Sequence of the first protein:
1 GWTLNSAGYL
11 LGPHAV

Sequence of the second protein:
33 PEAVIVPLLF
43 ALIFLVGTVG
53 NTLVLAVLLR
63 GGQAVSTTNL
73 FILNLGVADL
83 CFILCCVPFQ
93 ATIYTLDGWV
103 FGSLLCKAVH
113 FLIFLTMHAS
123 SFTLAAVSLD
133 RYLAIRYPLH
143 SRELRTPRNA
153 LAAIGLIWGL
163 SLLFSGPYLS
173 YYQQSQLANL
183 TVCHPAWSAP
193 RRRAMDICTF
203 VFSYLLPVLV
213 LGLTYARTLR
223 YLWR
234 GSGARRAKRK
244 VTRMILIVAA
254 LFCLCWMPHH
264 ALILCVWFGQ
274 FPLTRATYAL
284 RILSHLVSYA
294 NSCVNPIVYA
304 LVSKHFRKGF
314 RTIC

These two protein chains interact to form a complex.

Contacts between the two chains:
Residue R194 in the second protein contacts residue L10 in the first protein (closest heavy-atom distance 3.4 Å).
Residue I95 in the second protein interacts with residue S6 in the first protein (closest heavy-atom distance 4.5 Å).
Residue Q92 in the second protein is in contact with residue Y9 in the first protein (closest heavy-atom distance 3.3 Å).
Residue R278 in the second protein contacts residue G1 in the first protein (closest heavy-atom distance 4.4 Å).
Residue F274 in the second protein is in contact with residue L10 in the first protein (closest heavy-atom distance 3.4 Å).
Residue H186 in the second protein interacts with residue L4 in the first protein (closest heavy-atom distance 4.5 Å).
Residue H112 in the second protein is in contact with residue Y9 in the first protein (closest heavy-atom distance 3.1 Å).
Residue I95 in the second protein interacts with residue N5 in the first protein (closest heavy-atom distance 3.5 Å).
Residue Y281 in the second protein contacts residue W2 in the first protein (closest heavy-atom distance 3.0 Å).
Residue L179 in the second protein contacts residue V16 in the first protein (closest heavy-atom distance 4.2 Å).
Residue L276 in the second protein is in contact with residue L11 in the first protein (closest heavy-atom distance 4.8 Å).
Residue L179 in the second protein contacts residue P13 in the first protein (closest heavy-atom distance 4.9 Å).
Residue C185 in the second protein interacts with residue N5 in the first protein (closest heavy-atom distance 4.7 Å).
Residue L179 in the second protein contacts residue L4 in the first protein (closest heavy-atom distance 3.7 Å).
Residue L182 in the second protein contacts residue L4 in the first protein (closest heavy-atom distance 4.8 Å).
Residue F274 in the second protein is in contact with residue L11 in the first protein (closest heavy-atom distance 4.8 Å).
Residue Y96 in the second protein is in contact with residue W2 in the first protein (closest heavy-atom distance 4.0 Å).
Residue H288 in the second protein is in contact with residue Y9 in the first protein (closest heavy-atom distance 4.5 Å).
Residue D99 in the second protein is in contact with residue T3 in the first protein (closest heavy-atom distance 3.1 Å).
Residue T277 in the second protein contacts residue W2 in the first protein (closest heavy-atom distance 2.8 Å).
Residue T94 in the second protein is in contact with residue N5 in the first protein (closest heavy-atom distance 4.6 Å).
Residue R278 in the second protein is in contact with residue W2 in the first protein (closest heavy-atom distance 4.4 Å).
Residue D99 in the second protein contacts residue N5 in the first protein (closest heavy-atom distance 3.5 Å).
Residue P187 in the second protein contacts residue P13 in the first protein (closest heavy-atom distance 3.2 Å).
Residue T280 in the second protein contacts residue W2 in the first protein (closest heavy-atom distance 2.6 Å).
Residue R284 in the second protein interacts with residue W2 in the first protein (closest heavy-atom distance 3.5 Å).
Residue R284 in the second protein contacts residue Y9 in the first protein (closest heavy-atom distance 3.6 Å).
Residue C185 in the second protein interacts with residue Y9 in the first protein (closest heavy-atom distance 3.7 Å).
Residue R194 in the second protein contacts residue L11 in the first protein (closest heavy-atom distance 3.4 Å).
Residue H186 in the second protein is in contact with residue N5 in the first protein (closest heavy-atom distance 2.8 Å).
Residue W101 in the second protein interacts with residue N5 in the first protein (closest heavy-atom distance 3.9 Å).
Residue R284 in the second protein is in contact with residue L10 in the first protein (closest heavy-atom distance 3.5 Å).
Residue G100 in the second protein contacts residue N5 in the first protein (closest heavy-atom distance 3.2 Å).
Residue V184 in the second protein is in contact with residue N5 in the first protein (closest heavy-atom distance 4.7 Å).
Residue L276 in the second protein is in contact with residue W2 in the first protein (closest heavy-atom distance 3.3 Å).
Residue P187 in the second protein interacts with residue G8 in the first protein (closest heavy-atom distance 4.6 Å).
Residue Y281 in the second protein contacts residue T3 in the first protein (closest heavy-atom distance 4.3 Å).
Residue R194 in the second protein is in contact with residue Y9 in the first protein (closest heavy-atom distance 4.2 Å).
Residue V269 in the second protein is in contact with residue L10 in the first protein (closest heavy-atom distance 3.9 Å).
Residue E34 in the second protein interacts with residue G1 in the first protein (closest heavy-atom distance 4.3 Å).
Residue L276 in the second protein contacts residue A7 in the first protein (closest heavy-atom distance 3.9 Å).
Residue Y174 in the second protein is in contact with residue Y9 in the first protein (closest heavy-atom distance 3.6 Å).
Residue A180 in the second protein contacts residue L4 in the first protein (closest heavy-atom distance 4.2 Å).
Residue L265 in the second protein interacts with residue L10 in the first protein (closest heavy-atom distance 4.9 Å).
Residue Y96 in the second protein contacts residue S6 in the first protein (closest heavy-atom distance 3.9 Å).
Residue V269 in the second protein contacts residue L11 in the first protein (closest heavy-atom distance 4.6 Å).
Residue H186 in the second protein interacts with residue G8 in the first protein (closest heavy-atom distance 3.0 Å).
Residue Y281 in the second protein is in contact with residue S6 in the first protein (closest heavy-atom distance 4.0 Å).
Residue H186 in the second protein interacts with residue Y9 in the first protein (closest heavy-atom distance 3.0 Å).
Residue Y96 in the second protein interacts with residue Y9 in the first protein (closest heavy-atom distance 4.7 Å).
Residue Y281 in the second protein interacts with residue G1 in the first protein (closest heavy-atom distance 3.0 Å).
Residue P187 in the second protein interacts with residue Y9 in the first protein (closest heavy-atom distance 4.0 Å).
Residue I95 in the second protein contacts residue Y9 in the first protein (closest heavy-atom distance 3.5 Å).
Residue Y96 in the second protein interacts with residue T3 in the first protein (closest heavy-atom distance 4.9 Å).
Residue H186 in the second protein is in contact with residue P13 in the first protein (closest heavy-atom distance 4.7 Å).